Interface contacts:
Residue L197 in the first protein interacts with residue G44 in the second protein (closest heavy-atom distance 4.5 Å).
Residue C196 in the first protein is in contact with residue A43 in the second protein (closest heavy-atom distance 3.8 Å).
Residue L197 in the first protein is in contact with residue A43 in the second protein (closest heavy-atom distance 4.5 Å).

Sequence of the first protein:
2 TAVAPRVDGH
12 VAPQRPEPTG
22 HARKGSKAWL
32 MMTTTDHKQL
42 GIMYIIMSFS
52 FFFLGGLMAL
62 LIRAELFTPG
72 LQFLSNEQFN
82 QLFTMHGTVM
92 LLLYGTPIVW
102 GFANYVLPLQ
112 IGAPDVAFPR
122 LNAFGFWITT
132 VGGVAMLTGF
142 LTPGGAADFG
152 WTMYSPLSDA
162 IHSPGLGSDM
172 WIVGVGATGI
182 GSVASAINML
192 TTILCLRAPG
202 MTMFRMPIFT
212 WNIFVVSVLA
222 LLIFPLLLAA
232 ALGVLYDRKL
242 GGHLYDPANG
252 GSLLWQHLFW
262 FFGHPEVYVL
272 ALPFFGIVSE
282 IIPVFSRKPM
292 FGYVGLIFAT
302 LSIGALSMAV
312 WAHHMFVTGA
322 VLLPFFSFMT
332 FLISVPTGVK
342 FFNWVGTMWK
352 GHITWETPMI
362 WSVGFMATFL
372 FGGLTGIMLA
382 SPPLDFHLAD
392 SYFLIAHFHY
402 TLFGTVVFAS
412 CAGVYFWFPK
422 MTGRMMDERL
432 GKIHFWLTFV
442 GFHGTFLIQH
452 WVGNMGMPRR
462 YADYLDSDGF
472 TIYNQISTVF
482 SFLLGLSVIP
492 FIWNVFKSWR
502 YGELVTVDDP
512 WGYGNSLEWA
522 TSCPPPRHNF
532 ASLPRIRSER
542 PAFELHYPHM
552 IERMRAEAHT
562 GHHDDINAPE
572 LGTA

Sequence of the second protein:
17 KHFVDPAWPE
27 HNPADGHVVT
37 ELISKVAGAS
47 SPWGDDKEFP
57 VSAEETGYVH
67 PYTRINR

This data describes a binding interaction between two proteins.